Sequence of chain A:
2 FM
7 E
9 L

Residue-level contacts at the interface:
Residue I49 in chain B contacts residue F2 in chain A (closest heavy-atom distance 3.5 Å).
Residue Q60 in chain B contacts residue F2 in chain A (closest heavy-atom distance 2.7 Å).
Residue P84 in chain B contacts residue L9 in chain A (closest heavy-atom distance 3.8 Å).
Residue G46 in chain B is in contact with residue F2 in chain A (closest heavy-atom distance 3.8 Å).
Residue M50 in chain B is in contact with residue M3 in chain A (closest heavy-atom distance 3.8 Å).
Residue V63 in chain B contacts residue F2 in chain A (closest heavy-atom distance 4.0 Å).
Residue M42 in chain B contacts residue L9 in chain A (closest heavy-atom distance 3.6 Å).
Residue M50 in chain B is in contact with residue F2 in chain A (closest heavy-atom distance 3.6 Å).
Residue D83 in chain B interacts with residue L9 in chain A (closest heavy-atom distance 4.8 Å).
Residue V81 in chain B is in contact with residue F2 in chain A (closest heavy-atom distance 3.9 Å).
Residue Y55 in chain B contacts residue F2 in chain A (closest heavy-atom distance 3.7 Å).
Residue V81 in chain B is in contact with residue L9 in chain A (closest heavy-atom distance 3.2 Å).
Residue L87 in chain B contacts residue L9 in chain A (closest heavy-atom distance 3.8 Å).

The following describes two proteins that form a bound complex.

Sequence of chain B:
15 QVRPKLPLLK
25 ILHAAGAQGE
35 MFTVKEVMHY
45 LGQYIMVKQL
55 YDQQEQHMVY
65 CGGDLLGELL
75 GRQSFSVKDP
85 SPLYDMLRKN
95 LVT